Sequence of chain B:
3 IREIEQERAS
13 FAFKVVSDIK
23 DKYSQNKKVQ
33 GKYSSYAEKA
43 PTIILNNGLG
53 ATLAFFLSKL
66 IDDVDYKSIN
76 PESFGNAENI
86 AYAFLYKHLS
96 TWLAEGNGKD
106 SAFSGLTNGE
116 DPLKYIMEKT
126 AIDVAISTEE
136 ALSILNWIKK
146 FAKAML

Sequence of chain A:
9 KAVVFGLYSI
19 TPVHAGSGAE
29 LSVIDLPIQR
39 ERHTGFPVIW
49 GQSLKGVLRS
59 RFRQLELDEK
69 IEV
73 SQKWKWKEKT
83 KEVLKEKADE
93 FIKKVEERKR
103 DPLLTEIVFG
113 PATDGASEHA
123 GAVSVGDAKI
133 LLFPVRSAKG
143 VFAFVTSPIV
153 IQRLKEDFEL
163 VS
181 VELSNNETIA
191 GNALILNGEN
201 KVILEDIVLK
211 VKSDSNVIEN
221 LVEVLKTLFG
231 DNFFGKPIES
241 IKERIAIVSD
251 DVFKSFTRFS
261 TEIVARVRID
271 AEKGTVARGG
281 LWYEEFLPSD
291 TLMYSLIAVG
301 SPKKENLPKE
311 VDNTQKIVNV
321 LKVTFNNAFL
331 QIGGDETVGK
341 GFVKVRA

This data describes a binding interaction between two proteins.

Contacts between the two chains:
Residue S255 in chain A is in contact with residue I3 in chain B (closest heavy-atom distance 4.0 Å).
Residue D206 in chain A is in contact with residue I6 in chain B (closest heavy-atom distance 4.2 Å).
Residue K201 in chain A interacts with residue L111 in chain B (closest heavy-atom distance 4.0 Å).
Residue L196 in chain A is in contact with residue I127 in chain B (closest heavy-atom distance 3.6 Å).
Residue F256 in chain A contacts residue I3 in chain B (closest heavy-atom distance 3.6 Å).
Residue L196 in chain A is in contact with residue D128 in chain B (closest heavy-atom distance 3.7 Å).
Residue R138 in chain A is in contact with residue E134 in chain B (closest heavy-atom distance 4.2 Å).
Residue V208 in chain A contacts residue I131 in chain B (closest heavy-atom distance 4.8 Å).
Residue K201 in chain A contacts residue N113 in chain B (closest heavy-atom distance 3.3 Å).
Residue S260 in chain A is in contact with residue I3 in chain B (closest heavy-atom distance 3.4 Å).
Residue A140 in chain A interacts with residue I131 in chain B (closest heavy-atom distance 3.8 Å).
Residue V208 in chain A interacts with residue L111 in chain B (closest heavy-atom distance 3.7 Å).
Residue E205 in chain A contacts residue I131 in chain B (closest heavy-atom distance 5.0 Å).
Residue F259 in chain A is in contact with residue R4 in chain B (closest heavy-atom distance 3.4 Å).
Residue S255 in chain A contacts residue R4 in chain B (closest heavy-atom distance 4.1 Å).
Residue E205 in chain A is in contact with residue I3 in chain B (closest heavy-atom distance 3.4 Å).
Residue L204 in chain A interacts with residue I3 in chain B (closest heavy-atom distance 4.8 Å).
Residue D206 in chain A interacts with residue E134 in chain B (closest heavy-atom distance 3.4 Å).
Residue I207 in chain A contacts residue I6 in chain B (closest heavy-atom distance 3.7 Å).
Residue D206 in chain A interacts with residue R10 in chain B (closest heavy-atom distance 2.9 Å).
Residue I207 in chain A is in contact with residue I3 in chain B (closest heavy-atom distance 4.0 Å).
Residue A140 in chain A contacts residue I127 in chain B (closest heavy-atom distance 3.7 Å).
Residue I203 in chain A contacts residue I127 in chain B (closest heavy-atom distance 4.5 Å).
Residue F259 in chain A is in contact with residue I3 in chain B (closest heavy-atom distance 3.7 Å).
Residue I203 in chain A contacts residue I131 in chain B (closest heavy-atom distance 3.5 Å).
Residue K141 in chain A interacts with residue I127 in chain B (closest heavy-atom distance 4.5 Å).
Residue D206 in chain A interacts with residue I3 in chain B (closest heavy-atom distance 3.4 Å).
Residue D206 in chain A is in contact with residue E135 in chain B (closest heavy-atom distance 4.0 Å).